Sequence of protein 1:
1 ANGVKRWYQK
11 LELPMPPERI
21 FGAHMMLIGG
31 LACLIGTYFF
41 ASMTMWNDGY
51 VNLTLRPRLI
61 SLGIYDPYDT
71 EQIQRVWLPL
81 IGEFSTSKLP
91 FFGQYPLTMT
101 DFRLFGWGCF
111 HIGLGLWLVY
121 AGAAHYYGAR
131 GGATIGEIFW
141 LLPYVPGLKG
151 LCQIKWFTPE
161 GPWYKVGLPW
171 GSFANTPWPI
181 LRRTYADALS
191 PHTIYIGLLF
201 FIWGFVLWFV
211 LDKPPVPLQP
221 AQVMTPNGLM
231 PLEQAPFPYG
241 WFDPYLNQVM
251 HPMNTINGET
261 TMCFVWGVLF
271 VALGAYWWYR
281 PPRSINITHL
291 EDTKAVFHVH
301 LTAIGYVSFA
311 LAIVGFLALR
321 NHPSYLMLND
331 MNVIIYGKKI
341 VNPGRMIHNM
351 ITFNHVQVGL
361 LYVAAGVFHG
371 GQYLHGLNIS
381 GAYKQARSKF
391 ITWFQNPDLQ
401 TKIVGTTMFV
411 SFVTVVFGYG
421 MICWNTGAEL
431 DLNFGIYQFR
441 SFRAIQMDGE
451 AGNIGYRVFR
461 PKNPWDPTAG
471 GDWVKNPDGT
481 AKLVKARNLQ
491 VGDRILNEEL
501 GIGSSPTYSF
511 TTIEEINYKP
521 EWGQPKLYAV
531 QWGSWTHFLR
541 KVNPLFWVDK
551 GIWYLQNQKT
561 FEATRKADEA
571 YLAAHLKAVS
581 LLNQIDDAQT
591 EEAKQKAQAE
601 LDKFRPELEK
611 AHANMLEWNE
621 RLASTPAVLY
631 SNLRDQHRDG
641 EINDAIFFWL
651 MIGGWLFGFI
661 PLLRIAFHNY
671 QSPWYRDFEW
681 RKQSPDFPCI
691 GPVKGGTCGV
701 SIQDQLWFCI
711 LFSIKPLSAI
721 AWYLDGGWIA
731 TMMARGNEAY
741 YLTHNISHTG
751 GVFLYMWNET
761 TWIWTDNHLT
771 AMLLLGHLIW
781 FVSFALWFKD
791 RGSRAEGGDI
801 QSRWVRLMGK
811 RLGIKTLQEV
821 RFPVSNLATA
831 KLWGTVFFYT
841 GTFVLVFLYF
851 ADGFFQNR

Sequence of protein 2:
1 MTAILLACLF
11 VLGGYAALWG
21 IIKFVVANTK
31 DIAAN

These two protein chains interact to form a complex.

Residue-level contacts at the interface:
Residue V410 in protein 1 contacts residue I21 in protein 2 (closest heavy-atom distance 4.5 Å).
Residue I313 in protein 1 contacts residue I4 in protein 2 (closest heavy-atom distance 4.9 Å).
Residue V548 in protein 1 interacts with residue L6 in protein 2 (closest heavy-atom distance 4.0 Å).
Residue T407 in protein 1 is in contact with residue I22 in protein 2 (closest heavy-atom distance 4.5 Å).
Residue I552 in protein 1 is in contact with residue L6 in protein 2 (closest heavy-atom distance 4.1 Å).
Residue I313 in protein 1 interacts with residue C8 in protein 2 (closest heavy-atom distance 4.3 Å).
Residue K402 in protein 1 contacts residue V26 in protein 2 (closest heavy-atom distance 4.2 Å).
Residue D398 in protein 1 interacts with residue A33 in protein 2 (closest heavy-atom distance 3.6 Å).
Residue V628 in protein 1 is in contact with residue L6 in protein 2 (closest heavy-atom distance 4.5 Å).
Residue V410 in protein 1 interacts with residue L18 in protein 2 (closest heavy-atom distance 4.3 Å).
Residue L399 in protein 1 is in contact with residue V26 in protein 2 (closest heavy-atom distance 3.8 Å).
Residue K402 in protein 1 is in contact with residue I32 in protein 2 (closest heavy-atom distance 3.1 Å).
Residue L656 in protein 1 interacts with residue L18 in protein 2 (closest heavy-atom distance 3.6 Å).
Residue D398 in protein 1 contacts residue A34 in protein 2 (closest heavy-atom distance 2.7 Å).
Residue T407 in protein 1 interacts with residue L18 in protein 2 (closest heavy-atom distance 4.5 Å).
Residue L629 in protein 1 contacts residue A7 in protein 2 (closest heavy-atom distance 4.9 Å).
Residue V548 in protein 1 is in contact with residue F10 in protein 2 (closest heavy-atom distance 4.3 Å).
Residue T406 in protein 1 contacts residue I22 in protein 2 (closest heavy-atom distance 3.0 Å).
Residue R320 in protein 1 is in contact with residue A3 in protein 2 (closest heavy-atom distance 4.2 Å).
Residue V314 in protein 1 interacts with residue C8 in protein 2 (closest heavy-atom distance 4.3 Å).
Residue F659 in protein 1 interacts with residue Y15 in protein 2 (closest heavy-atom distance 3.5 Å).
Residue I313 in protein 1 contacts residue A7 in protein 2 (closest heavy-atom distance 4.1 Å).
Residue L317 in protein 1 interacts with residue A3 in protein 2 (closest heavy-atom distance 3.8 Å).
Residue T401 in protein 1 contacts residue A34 in protein 2 (closest heavy-atom distance 3.7 Å).
Residue L317 in protein 1 contacts residue I4 in protein 2 (closest heavy-atom distance 3.6 Å).
Residue T406 in protein 1 contacts residue V25 in protein 2 (closest heavy-atom distance 4.2 Å).
Residue K402 in protein 1 contacts residue A33 in protein 2 (closest heavy-atom distance 5.0 Å).
Residue P544 in protein 1 interacts with residue F10 in protein 2 (closest heavy-atom distance 4.2 Å).
Residue L629 in protein 1 interacts with residue L6 in protein 2 (closest heavy-atom distance 4.7 Å).
Residue A318 in protein 1 contacts residue I4 in protein 2 (closest heavy-atom distance 3.9 Å).
Residue V628 in protein 1 is in contact with residue A3 in protein 2 (closest heavy-atom distance 3.2 Å).
Residue K402 in protein 1 is in contact with residue K30 in protein 2 (closest heavy-atom distance 4.6 Å).
Residue T406 in protein 1 contacts residue I21 in protein 2 (closest heavy-atom distance 4.1 Å).
Residue L545 in protein 1 is in contact with residue F10 in protein 2 (closest heavy-atom distance 3.7 Å).
Residue K402 in protein 1 is in contact with residue T29 in protein 2 (closest heavy-atom distance 2.9 Å).
Residue D398 in protein 1 contacts residue N35 in protein 2 (closest heavy-atom distance 4.8 Å).
Residue I403 in protein 1 contacts residue I22 in protein 2 (closest heavy-atom distance 3.7 Å).
Residue F648 in protein 1 interacts with residue F10 in protein 2 (closest heavy-atom distance 4.3 Å).
Residue K402 in protein 1 is in contact with residue A34 in protein 2 (closest heavy-atom distance 4.3 Å).
Residue Y306 in protein 1 is in contact with residue Y15 in protein 2 (closest heavy-atom distance 3.1 Å).
Residue I552 in protein 1 is in contact with residue T2 in protein 2 (closest heavy-atom distance 4.9 Å).
Residue D398 in protein 1 is in contact with residue I32 in protein 2 (closest heavy-atom distance 4.2 Å).
Residue L629 in protein 1 contacts residue A3 in protein 2 (closest heavy-atom distance 4.0 Å).
Residue V314 in protein 1 is in contact with residue I4 in protein 2 (closest heavy-atom distance 3.8 Å).
Residue K402 in protein 1 contacts residue V25 in protein 2 (closest heavy-atom distance 4.6 Å).
Residue V628 in protein 1 interacts with residue T2 in protein 2 (closest heavy-atom distance 4.0 Å).
Residue I313 in protein 1 interacts with residue V11 in protein 2 (closest heavy-atom distance 4.1 Å).
Residue L317 in protein 1 is in contact with residue A7 in protein 2 (closest heavy-atom distance 4.0 Å).